The following describes two proteins that form a bound complex.

Contacts between the two chains:
Residue T73 in protein 2 contacts residue S8 in protein 1 (closest heavy-atom distance 3.8 Å).
Residue T80 in protein 2 contacts residue V9 in protein 1 (closest heavy-atom distance 3.6 Å).
Residue M5 in protein 2 interacts with residue I1 in protein 1 (closest heavy-atom distance 3.7 Å).
Residue A69 in protein 2 is in contact with residue V5 in protein 1 (closest heavy-atom distance 4.0 Å).
Residue H70 in protein 2 contacts residue P6 in protein 1 (closest heavy-atom distance 3.5 Å).
Residue A69 in protein 2 contacts residue P6 in protein 1 (closest heavy-atom distance 5.0 Å).
Residue Y123 in protein 2 is in contact with residue V9 in protein 1 (closest heavy-atom distance 4.0 Å).
Residue Y159 in protein 2 contacts residue M2 in protein 1 (closest heavy-atom distance 3.7 Å).
Residue D77 in protein 2 contacts residue V9 in protein 1 (closest heavy-atom distance 2.8 Å).
Residue L156 in protein 2 is in contact with residue D3 in protein 1 (closest heavy-atom distance 3.4 Å).
Residue R65 in protein 2 contacts residue Q4 in protein 1 (closest heavy-atom distance 4.0 Å).
Residue M45 in protein 2 contacts residue M2 in protein 1 (closest heavy-atom distance 3.7 Å).
Residue V152 in protein 2 interacts with residue F7 in protein 1 (closest heavy-atom distance 4.0 Å).
Residue H70 in protein 2 is in contact with residue D3 in protein 1 (closest heavy-atom distance 3.5 Å).
Residue K66 in protein 2 interacts with residue I1 in protein 1 (closest heavy-atom distance 4.1 Å).
Residue T143 in protein 2 is in contact with residue V9 in protein 1 (closest heavy-atom distance 2.8 Å).
Residue R97 in protein 2 is in contact with residue P6 in protein 1 (closest heavy-atom distance 3.5 Å).
Residue A150 in protein 2 contacts residue F7 in protein 1 (closest heavy-atom distance 3.7 Å).
Residue Y171 in protein 2 is in contact with residue I1 in protein 1 (closest heavy-atom distance 2.7 Å).
Residue F9 in protein 2 interacts with residue M2 in protein 1 (closest heavy-atom distance 4.0 Å).
Residue V76 in protein 2 is in contact with residue S8 in protein 1 (closest heavy-atom distance 4.3 Å).
Residue Y59 in protein 2 contacts residue I1 in protein 1 (closest heavy-atom distance 3.5 Å).
Residue W167 in protein 2 is in contact with residue I1 in protein 1 (closest heavy-atom distance 3.4 Å).
Residue Y159 in protein 2 contacts residue D3 in protein 1 (closest heavy-atom distance 3.4 Å).
Residue Y159 in protein 2 contacts residue I1 in protein 1 (closest heavy-atom distance 2.6 Å).
Residue H70 in protein 2 is in contact with residue V5 in protein 1 (closest heavy-atom distance 4.6 Å).
Residue E63 in protein 2 is in contact with residue M2 in protein 1 (closest heavy-atom distance 3.0 Å).
Residue T163 in protein 2 is in contact with residue I1 in protein 1 (closest heavy-atom distance 3.8 Å).
Residue Y99 in protein 2 contacts residue M2 in protein 1 (closest heavy-atom distance 3.5 Å).
Residue Y84 in protein 2 contacts residue V9 in protein 1 (closest heavy-atom distance 2.7 Å).
Residue T73 in protein 2 interacts with residue F7 in protein 1 (closest heavy-atom distance 4.1 Å).
Residue Y116 in protein 2 interacts with residue V9 in protein 1 (closest heavy-atom distance 3.5 Å).
Residue R97 in protein 2 interacts with residue F7 in protein 1 (closest heavy-atom distance 4.4 Å).
Residue E63 in protein 2 contacts residue I1 in protein 1 (closest heavy-atom distance 3.4 Å).
Residue L81 in protein 2 interacts with residue V9 in protein 1 (closest heavy-atom distance 4.0 Å).
Residue Y99 in protein 2 is in contact with residue D3 in protein 1 (closest heavy-atom distance 3.0 Å).
Residue Y7 in protein 2 is in contact with residue M2 in protein 1 (closest heavy-atom distance 3.5 Å).
Residue K146 in protein 2 is in contact with residue F7 in protein 1 (closest heavy-atom distance 4.3 Å).
Residue K66 in protein 2 interacts with residue M2 in protein 1 (closest heavy-atom distance 2.7 Å).
Residue W147 in protein 2 is in contact with residue V9 in protein 1 (closest heavy-atom distance 4.0 Å).
Residue K146 in protein 2 contacts residue V9 in protein 1 (closest heavy-atom distance 4.2 Å).
Residue K66 in protein 2 contacts residue D3 in protein 1 (closest heavy-atom distance 3.3 Å).
Residue W147 in protein 2 is in contact with residue S8 in protein 1 (closest heavy-atom distance 2.8 Å).
Residue Q155 in protein 2 is in contact with residue D3 in protein 1 (closest heavy-atom distance 4.9 Å).
Residue D77 in protein 2 contacts residue S8 in protein 1 (closest heavy-atom distance 3.4 Å).
Residue H70 in protein 2 is in contact with residue Q4 in protein 1 (closest heavy-atom distance 3.6 Å).
Residue W147 in protein 2 contacts residue F7 in protein 1 (closest heavy-atom distance 3.5 Å).
Residue H70 in protein 2 interacts with residue M2 in protein 1 (closest heavy-atom distance 3.6 Å).
Residue T73 in protein 2 interacts with residue P6 in protein 1 (closest heavy-atom distance 3.4 Å).
Residue Q72 in protein 2 contacts residue V5 in protein 1 (closest heavy-atom distance 4.3 Å).
Residue T73 in protein 2 interacts with residue V5 in protein 1 (closest heavy-atom distance 3.5 Å).
Residue K66 in protein 2 interacts with residue Q4 in protein 1 (closest heavy-atom distance 3.8 Å).
Residue Y7 in protein 2 contacts residue I1 in protein 1 (closest heavy-atom distance 3.0 Å).
Residue V67 in protein 2 is in contact with residue M2 in protein 1 (closest heavy-atom distance 3.6 Å).

Sequence of protein 2:
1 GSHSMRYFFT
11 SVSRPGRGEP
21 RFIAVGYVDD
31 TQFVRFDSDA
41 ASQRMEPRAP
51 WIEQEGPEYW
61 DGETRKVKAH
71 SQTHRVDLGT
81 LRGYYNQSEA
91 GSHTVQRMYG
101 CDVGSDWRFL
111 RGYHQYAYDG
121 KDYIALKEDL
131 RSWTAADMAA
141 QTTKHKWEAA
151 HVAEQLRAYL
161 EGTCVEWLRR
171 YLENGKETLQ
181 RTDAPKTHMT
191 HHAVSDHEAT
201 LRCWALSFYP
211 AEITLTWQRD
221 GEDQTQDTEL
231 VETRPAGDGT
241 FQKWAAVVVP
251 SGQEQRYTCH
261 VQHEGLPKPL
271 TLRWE

Sequence of protein 1:
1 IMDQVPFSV